Sequence of chain B:
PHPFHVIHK

These two protein chains interact to form a complex.

Sequence of chain A:
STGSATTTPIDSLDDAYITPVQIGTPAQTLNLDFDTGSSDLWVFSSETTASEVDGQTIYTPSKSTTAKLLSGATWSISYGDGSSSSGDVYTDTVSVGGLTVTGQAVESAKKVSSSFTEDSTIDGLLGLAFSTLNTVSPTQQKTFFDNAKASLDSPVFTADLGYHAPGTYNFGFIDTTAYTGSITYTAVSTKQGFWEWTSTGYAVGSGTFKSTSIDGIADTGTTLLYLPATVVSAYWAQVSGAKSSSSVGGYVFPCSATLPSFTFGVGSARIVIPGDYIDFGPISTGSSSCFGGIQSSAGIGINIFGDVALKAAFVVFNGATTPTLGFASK

Residue-level contacts at the interface:
Residue I304 in chain A is in contact with residue H5 in chain B (closest heavy-atom distance 3.5 Å).
Residue D81 in chain A contacts residue H2 in chain B (closest heavy-atom distance 4.5 Å).
Residue G221 in chain A is in contact with residue F4 in chain B (closest heavy-atom distance 3.6 Å).
Residue G80 in chain A contacts residue H5 in chain B (closest heavy-atom distance 3.3 Å).
Residue S115 in chain A is in contact with residue H2 in chain B (closest heavy-atom distance 4.6 Å).
Residue L224 in chain A interacts with residue P3 in chain B (closest heavy-atom distance 4.4 Å).
Residue D15 in chain A contacts residue P1 in chain B (closest heavy-atom distance 3.0 Å).
Residue D219 in chain A contacts residue H5 in chain B (closest heavy-atom distance 4.7 Å).
Residue Y79 in chain A interacts with residue V7 in chain B (closest heavy-atom distance 3.9 Å).
Residue I122 in chain A interacts with residue F4 in chain B (closest heavy-atom distance 3.8 Å).
Residue D119 in chain A is in contact with residue F4 in chain B (closest heavy-atom distance 3.9 Å).
Residue I283 in chain A contacts residue P1 in chain B (closest heavy-atom distance 4.5 Å).
Residue G80 in chain A interacts with residue I8 in chain B (closest heavy-atom distance 3.8 Å).
Residue Y79 in chain A is in contact with residue H5 in chain B (closest heavy-atom distance 3.7 Å).
Residue D15 in chain A interacts with residue H2 in chain B (closest heavy-atom distance 2.8 Å).
Residue T222 in chain A contacts residue H5 in chain B (closest heavy-atom distance 3.4 Å).
Residue Y226 in chain A contacts residue P3 in chain B (closest heavy-atom distance 4.9 Å).
Residue D81 in chain A contacts residue H5 in chain B (closest heavy-atom distance 3.1 Å).
Residue P282 in chain A contacts residue P1 in chain B (closest heavy-atom distance 4.2 Å).
Residue I10 in chain A is in contact with residue F4 in chain B (closest heavy-atom distance 3.9 Å).
Residue D33 in chain A is in contact with residue F4 in chain B (closest heavy-atom distance 4.6 Å).
Residue D119 in chain A interacts with residue H2 in chain B (closest heavy-atom distance 3.6 Å).
Residue L133 in chain A contacts residue H9 in chain B (closest heavy-atom distance 4.8 Å).
Residue F280 in chain A contacts residue P1 in chain B (closest heavy-atom distance 4.6 Å).
Residue A16 in chain A contacts residue F4 in chain B (closest heavy-atom distance 4.0 Å).
Residue D15 in chain A is in contact with residue P3 in chain B (closest heavy-atom distance 3.8 Å).
Residue D81 in chain A contacts residue P3 in chain B (closest heavy-atom distance 4.5 Å).
Residue T223 in chain A is in contact with residue P3 in chain B (closest heavy-atom distance 3.5 Å).
Residue S78 in chain A interacts with residue I8 in chain B (closest heavy-atom distance 3.1 Å).
Residue D15 in chain A interacts with residue F4 in chain B (closest heavy-atom distance 3.6 Å).
Residue T223 in chain A is in contact with residue F4 in chain B (closest heavy-atom distance 2.8 Å).
Residue L224 in chain A contacts residue F4 in chain B (closest heavy-atom distance 4.9 Å).
Residue L133 in chain A contacts residue V7 in chain B (closest heavy-atom distance 4.0 Å).
Residue G80 in chain A interacts with residue V7 in chain B (closest heavy-atom distance 4.8 Å).
Residue T135 in chain A contacts residue V7 in chain B (closest heavy-atom distance 4.8 Å).
Residue F291 in chain A interacts with residue P3 in chain B (closest heavy-atom distance 4.9 Å).
Residue S78 in chain A contacts residue V7 in chain B (closest heavy-atom distance 3.6 Å).
Residue G37 in chain A is in contact with residue V7 in chain B (closest heavy-atom distance 2.9 Å).
Residue F291 in chain A is in contact with residue P1 in chain B (closest heavy-atom distance 4.8 Å).
Residue F194 in chain A is in contact with residue V7 in chain B (closest heavy-atom distance 3.9 Å).
Residue S38 in chain A contacts residue V7 in chain B (closest heavy-atom distance 4.1 Å).
Residue I300 in chain A interacts with residue H5 in chain B (closest heavy-atom distance 4.0 Å).
Residue T223 in chain A is in contact with residue H2 in chain B (closest heavy-atom distance 4.2 Å).
Residue T222 in chain A contacts residue F4 in chain B (closest heavy-atom distance 3.3 Å).
Residue I77 in chain A interacts with residue V7 in chain B (closest heavy-atom distance 3.7 Å).
Residue L13 in chain A interacts with residue P1 in chain B (closest heavy-atom distance 3.9 Å).
Residue G221 in chain A interacts with residue H5 in chain B (closest heavy-atom distance 4.0 Å).
Residue D81 in chain A contacts residue F4 in chain B (closest heavy-atom distance 3.8 Å).
Residue Y79 in chain A is in contact with residue I8 in chain B (closest heavy-atom distance 3.0 Å).